Sequence of chain B:
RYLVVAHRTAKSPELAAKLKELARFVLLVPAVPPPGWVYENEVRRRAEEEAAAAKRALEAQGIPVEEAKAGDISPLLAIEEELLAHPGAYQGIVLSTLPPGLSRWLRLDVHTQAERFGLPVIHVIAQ

Sequence of chain A:
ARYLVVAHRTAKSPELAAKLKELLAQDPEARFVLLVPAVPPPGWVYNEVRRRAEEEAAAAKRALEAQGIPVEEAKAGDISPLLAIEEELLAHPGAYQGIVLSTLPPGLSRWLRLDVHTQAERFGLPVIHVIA

Interface contacts:
Residue E58 in chain A contacts residue V46 in chain B (closest heavy-atom distance 3.7 Å).
Residue R113 in chain A contacts residue P42 in chain B (closest heavy-atom distance 3.6 Å).
Residue G44 in chain A contacts residue E59 in chain B (closest heavy-atom distance 3.1 Å).
Residue R10 in chain A interacts with residue P43 in chain B (closest heavy-atom distance 3.1 Å).
Residue H9 in chain A contacts residue G44 in chain B (closest heavy-atom distance 3.7 Å).
Residue R10 in chain A is in contact with residue W45 in chain B (closest heavy-atom distance 3.2 Å).
Residue R113 in chain A is in contact with residue D81 in chain B (closest heavy-atom distance 2.7 Å).
Residue W45 in chain A is in contact with residue K13 in chain B (closest heavy-atom distance 3.2 Å).
Residue P43 in chain A interacts with residue R10 in chain B (closest heavy-atom distance 3.2 Å).
Residue G44 in chain A is in contact with residue H9 in chain B (closest heavy-atom distance 3.6 Å).
Residue E59 in chain A is in contact with residue G44 in chain B (closest heavy-atom distance 3.4 Å).
Residue Y47 in chain A interacts with residue R55 in chain B (closest heavy-atom distance 3.3 Å).
Residue E59 in chain A contacts residue W45 in chain B (closest heavy-atom distance 2.6 Å).
Residue R54 in chain A contacts residue Y47 in chain B (closest heavy-atom distance 3.9 Å).
Residue R116 in chain A contacts residue L86 in chain B (closest heavy-atom distance 3.5 Å).
Residue S83 in chain A contacts residue L117 in chain B (closest heavy-atom distance 3.4 Å).
Residue W45 in chain A contacts residue A62 in chain B (closest heavy-atom distance 3.7 Å).
Residue L86 in chain A interacts with residue R113 in chain B (closest heavy-atom distance 3.8 Å).
Residue R113 in chain A is in contact with residue L86 in chain B (closest heavy-atom distance 3.8 Å).
Residue R10 in chain A contacts residue P42 in chain B (closest heavy-atom distance 3.7 Å).
Residue K13 in chain A is in contact with residue W45 in chain B (closest heavy-atom distance 3.9 Å).
Residue A62 in chain A is in contact with residue W45 in chain B (closest heavy-atom distance 3.6 Å).
Residue E58 in chain A is in contact with residue Y47 in chain B (closest heavy-atom distance 2.6 Å).
Residue I82 in chain A interacts with residue I82 in chain B (closest heavy-atom distance 3.9 Å).
Residue E59 in chain A contacts residue V46 in chain B (closest heavy-atom distance 2.8 Å).
Residue I82 in chain A interacts with residue P41 in chain B (closest heavy-atom distance 3.3 Å).
Residue Y47 in chain A is in contact with residue E58 in chain B (closest heavy-atom distance 3.8 Å).
Residue I82 in chain A contacts residue R113 in chain B (closest heavy-atom distance 3.5 Å).
Residue V46 in chain A contacts residue A62 in chain B (closest heavy-atom distance 3.8 Å).
Residue W45 in chain A interacts with residue E59 in chain B (closest heavy-atom distance 2.4 Å).
Residue R116 in chain A interacts with residue E89 in chain B (closest heavy-atom distance 3.2 Å).
Residue E59 in chain A is in contact with residue Y47 in chain B (closest heavy-atom distance 3.2 Å).
Residue R55 in chain A is in contact with residue Y47 in chain B (closest heavy-atom distance 3.4 Å).
Residue P42 in chain A is in contact with residue I82 in chain B (closest heavy-atom distance 3.9 Å).
Residue H9 in chain A is in contact with residue W45 in chain B (closest heavy-atom distance 3.0 Å).
Residue P42 in chain A contacts residue R113 in chain B (closest heavy-atom distance 3.6 Å).
Residue R55 in chain A interacts with residue E51 in chain B (closest heavy-atom distance 3.0 Å).
Residue E90 in chain A interacts with residue R116 in chain B (closest heavy-atom distance 2.9 Å).
Residue R113 in chain A contacts residue I82 in chain B (closest heavy-atom distance 3.6 Å).
Residue R116 in chain A contacts residue E90 in chain B (closest heavy-atom distance 2.8 Å).
Residue H9 in chain A interacts with residue P43 in chain B (closest heavy-atom distance 4.0 Å).
Residue L86 in chain A is in contact with residue R116 in chain B (closest heavy-atom distance 3.7 Å).
Residue A62 in chain A interacts with residue V46 in chain B (closest heavy-atom distance 3.9 Å).
Residue E89 in chain A interacts with residue R116 in chain B (closest heavy-atom distance 3.0 Å).
Residue W45 in chain A interacts with residue A63 in chain B (closest heavy-atom distance 3.6 Å).
Residue L117 in chain A contacts residue L86 in chain B (closest heavy-atom distance 3.7 Å).
Residue D81 in chain A contacts residue R113 in chain B (closest heavy-atom distance 2.7 Å).
Residue P43 in chain A contacts residue H9 in chain B (closest heavy-atom distance 3.7 Å).
Residue V46 in chain A contacts residue E58 in chain B (closest heavy-atom distance 3.9 Å).
Residue V46 in chain A contacts residue E59 in chain B (closest heavy-atom distance 3.4 Å).
Residue W45 in chain A interacts with residue H9 in chain B (closest heavy-atom distance 3.0 Å).
Residue P41 in chain A is in contact with residue I82 in chain B (closest heavy-atom distance 3.5 Å).
Residue R113 in chain A contacts residue S83 in chain B (closest heavy-atom distance 4.0 Å).
Residue L86 in chain A contacts residue L117 in chain B (closest heavy-atom distance 3.9 Å).
Residue R55 in chain A contacts residue V52 in chain B (closest heavy-atom distance 3.9 Å).
Residue R55 in chain A interacts with residue R55 in chain B (closest heavy-atom distance 3.2 Å).
Residue A63 in chain A interacts with residue W45 in chain B (closest heavy-atom distance 3.9 Å).
Residue L117 in chain A interacts with residue S83 in chain B (closest heavy-atom distance 3.4 Å).
Residue P42 in chain A is in contact with residue R10 in chain B (closest heavy-atom distance 3.5 Å).
Residue W45 in chain A is in contact with residue R10 in chain B (closest heavy-atom distance 3.2 Å).

This data describes a binding interaction between two proteins.